The following describes two proteins that form a bound complex.

Sequence of chain A:
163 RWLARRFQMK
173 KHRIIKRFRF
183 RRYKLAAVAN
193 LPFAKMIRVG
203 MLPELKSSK

Sequence of chain B:
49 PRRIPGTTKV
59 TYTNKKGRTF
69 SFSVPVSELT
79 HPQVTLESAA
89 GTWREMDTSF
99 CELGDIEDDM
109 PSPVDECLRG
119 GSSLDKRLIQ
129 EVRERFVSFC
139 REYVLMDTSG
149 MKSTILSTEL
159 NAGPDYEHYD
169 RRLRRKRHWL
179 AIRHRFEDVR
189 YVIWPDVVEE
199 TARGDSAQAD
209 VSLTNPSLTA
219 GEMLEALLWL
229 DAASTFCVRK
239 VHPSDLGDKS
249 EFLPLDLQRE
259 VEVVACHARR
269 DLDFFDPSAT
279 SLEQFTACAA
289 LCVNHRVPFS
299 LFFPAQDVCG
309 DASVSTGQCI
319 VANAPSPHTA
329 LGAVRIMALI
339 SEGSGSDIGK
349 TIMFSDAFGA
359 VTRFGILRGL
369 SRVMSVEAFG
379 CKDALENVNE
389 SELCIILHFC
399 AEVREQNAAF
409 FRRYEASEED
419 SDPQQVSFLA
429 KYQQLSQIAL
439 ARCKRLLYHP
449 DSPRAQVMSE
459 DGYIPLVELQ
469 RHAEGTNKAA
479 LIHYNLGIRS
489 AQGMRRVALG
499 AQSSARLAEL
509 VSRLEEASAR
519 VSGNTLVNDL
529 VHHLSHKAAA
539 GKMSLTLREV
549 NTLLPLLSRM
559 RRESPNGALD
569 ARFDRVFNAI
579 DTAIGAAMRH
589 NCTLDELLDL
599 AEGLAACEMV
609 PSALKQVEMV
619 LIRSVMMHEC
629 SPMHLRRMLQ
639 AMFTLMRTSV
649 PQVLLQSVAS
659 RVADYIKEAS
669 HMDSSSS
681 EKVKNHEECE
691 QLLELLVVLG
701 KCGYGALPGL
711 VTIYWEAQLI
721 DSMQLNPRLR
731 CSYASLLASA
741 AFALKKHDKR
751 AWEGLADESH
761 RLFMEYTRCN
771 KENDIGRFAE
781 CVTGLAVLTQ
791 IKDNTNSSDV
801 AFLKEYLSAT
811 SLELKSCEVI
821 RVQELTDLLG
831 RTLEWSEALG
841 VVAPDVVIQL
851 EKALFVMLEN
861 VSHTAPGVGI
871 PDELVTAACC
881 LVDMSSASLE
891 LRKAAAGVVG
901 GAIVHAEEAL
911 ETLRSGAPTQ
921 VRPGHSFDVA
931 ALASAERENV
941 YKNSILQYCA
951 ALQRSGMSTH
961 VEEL

Contacts between the two chains:
Residue T78 in chain B contacts residue G202 in chain A (closest heavy-atom distance 4.1 Å).
Residue V74 in chain B interacts with residue F195 in chain A (closest heavy-atom distance 3.6 Å).
Residue T78 in chain B interacts with residue I199 in chain A (closest heavy-atom distance 4.8 Å).
Residue H79 in chain B contacts residue M198 in chain A (closest heavy-atom distance 4.6 Å).
Residue T78 in chain B contacts residue M198 in chain A (closest heavy-atom distance 3.3 Å).